These two protein chains interact to form a complex.

Sequence of protein 2:
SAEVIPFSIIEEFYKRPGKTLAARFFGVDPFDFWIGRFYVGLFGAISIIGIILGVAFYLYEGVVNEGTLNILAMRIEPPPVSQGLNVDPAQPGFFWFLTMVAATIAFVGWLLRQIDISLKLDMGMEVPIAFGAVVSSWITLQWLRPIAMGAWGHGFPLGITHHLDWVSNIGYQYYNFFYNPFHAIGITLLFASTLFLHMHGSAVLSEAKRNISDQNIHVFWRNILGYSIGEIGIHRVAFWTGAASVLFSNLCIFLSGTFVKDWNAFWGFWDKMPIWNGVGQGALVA

Interface contacts:
Residue I176 in protein 2 is in contact with residue M9 in protein 1 (closest heavy-atom distance 4.2 Å).
Residue T169 in protein 2 interacts with residue V13 in protein 1 (closest heavy-atom distance 4.0 Å).
Residue F277 in protein 2 interacts with residue F17 in protein 1 (closest heavy-atom distance 4.0 Å).
Residue T287 in protein 2 interacts with residue W3 in protein 1 (closest heavy-atom distance 3.9 Å).
Residue L280 in protein 2 is in contact with residue V13 in protein 1 (closest heavy-atom distance 4.0 Å).
Residue A177 in protein 2 contacts residue V5 in protein 1 (closest heavy-atom distance 4.3 Å).
Residue L284 in protein 2 is in contact with residue L10 in protein 1 (closest heavy-atom distance 4.3 Å).
Residue L173 in protein 2 interacts with residue V13 in protein 1 (closest heavy-atom distance 3.7 Å).
Residue F283 in protein 2 is in contact with residue V13 in protein 1 (closest heavy-atom distance 4.2 Å).
Residue R265 in protein 2 contacts residue N31 in protein 1 (closest heavy-atom distance 4.0 Å).
Residue A177 in protein 2 contacts residue M1 in protein 1 (closest heavy-atom distance 3.6 Å).
Residue I158 in protein 2 interacts with residue S23 in protein 1 (closest heavy-atom distance 4.8 Å).
Residue F288 in protein 2 is in contact with residue W3 in protein 1 (closest heavy-atom distance 3.6 Å).
Residue A177 in protein 2 interacts with residue A6 in protein 1 (closest heavy-atom distance 4.1 Å).
Residue W269 in protein 2 is in contact with residue S23 in protein 1 (closest heavy-atom distance 3.8 Å).
Residue S165 in protein 2 contacts residue A16 in protein 1 (closest heavy-atom distance 4.1 Å).
Residue F283 in protein 2 is in contact with residue M9 in protein 1 (closest heavy-atom distance 3.6 Å).
Residue L280 in protein 2 contacts residue L14 in protein 1 (closest heavy-atom distance 4.3 Å).
Residue F283 in protein 2 contacts residue L10 in protein 1 (closest heavy-atom distance 3.6 Å).
Residue A272 in protein 2 interacts with residue L20 in protein 1 (closest heavy-atom distance 3.9 Å).
Residue W269 in protein 2 interacts with residue L24 in protein 1 (closest heavy-atom distance 3.9 Å).
Residue F283 in protein 2 is in contact with residue A6 in protein 1 (closest heavy-atom distance 3.6 Å).
Residue L276 in protein 2 is in contact with residue A16 in protein 1 (closest heavy-atom distance 3.5 Å).
Residue F268 in protein 2 contacts residue S23 in protein 1 (closest heavy-atom distance 3.8 Å).
Residue F288 in protein 2 is in contact with residue L10 in protein 1 (closest heavy-atom distance 4.2 Å).
Residue I158 in protein 2 contacts residue L20 in protein 1 (closest heavy-atom distance 4.4 Å).
Residue W269 in protein 2 interacts with residue L20 in protein 1 (closest heavy-atom distance 3.8 Å).
Residue I176 in protein 2 contacts residue V5 in protein 1 (closest heavy-atom distance 4.0 Å).
Residue A177 in protein 2 is in contact with residue M9 in protein 1 (closest heavy-atom distance 4.0 Å).
Residue L280 in protein 2 contacts residue L10 in protein 1 (closest heavy-atom distance 4.0 Å).
Residue F288 in protein 2 contacts residue T7 in protein 1 (closest heavy-atom distance 4.4 Å).
Residue T287 in protein 2 interacts with residue M1 in protein 1 (closest heavy-atom distance 4.3 Å).
Residue G286 in protein 2 contacts residue M1 in protein 1 (closest heavy-atom distance 4.6 Å).
Residue R265 in protein 2 interacts with residue T27 in protein 1 (closest heavy-atom distance 3.6 Å).
Residue L280 in protein 2 is in contact with residue F17 in protein 1 (closest heavy-atom distance 4.2 Å).
Residue L276 in protein 2 interacts with residue F17 in protein 1 (closest heavy-atom distance 3.4 Å).
Residue M178 in protein 2 is in contact with residue M1 in protein 1 (closest heavy-atom distance 4.6 Å).
Residue L276 in protein 2 interacts with residue L20 in protein 1 (closest heavy-atom distance 3.9 Å).
Residue N279 in protein 2 interacts with residue V13 in protein 1 (closest heavy-atom distance 4.1 Å).
Residue T287 in protein 2 interacts with residue A6 in protein 1 (closest heavy-atom distance 5.0 Å).
Residue I158 in protein 2 is in contact with residue P19 in protein 1 (closest heavy-atom distance 3.9 Å).
Residue E155 in protein 2 is in contact with residue S23 in protein 1 (closest heavy-atom distance 4.8 Å).
Residue F288 in protein 2 interacts with residue A6 in protein 1 (closest heavy-atom distance 4.4 Å).
Residue A273 in protein 2 contacts residue L20 in protein 1 (closest heavy-atom distance 4.2 Å).
Residue W269 in protein 2 interacts with residue T27 in protein 1 (closest heavy-atom distance 3.8 Å).
Residue F268 in protein 2 interacts with residue L20 in protein 1 (closest heavy-atom distance 4.7 Å).
Residue N279 in protein 2 is in contact with residue A16 in protein 1 (closest heavy-atom distance 4.9 Å).
Residue L173 in protein 2 contacts residue M9 in protein 1 (closest heavy-atom distance 3.6 Å).
Residue L173 in protein 2 interacts with residue F12 in protein 1 (closest heavy-atom distance 3.9 Å).

Sequence of protein 1:
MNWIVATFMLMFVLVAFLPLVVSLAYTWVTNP